Contacts between the two chains:
Residue F42 in protein 1 contacts residue A7 in protein 2 (closest heavy-atom distance 4.5 Å).
Residue T46 in protein 1 is in contact with residue L14 in protein 2 (closest heavy-atom distance 4.0 Å).
Residue F42 in protein 1 is in contact with residue A10 in protein 2 (closest heavy-atom distance 3.6 Å).
Residue F42 in protein 1 interacts with residue F11 in protein 2 (closest heavy-atom distance 3.9 Å).
Residue F42 in protein 1 contacts residue L14 in protein 2 (closest heavy-atom distance 4.4 Å).
Residue F45 in protein 1 interacts with residue F11 in protein 2 (closest heavy-atom distance 4.3 Å).
Residue T46 in protein 1 is in contact with residue F11 in protein 2 (closest heavy-atom distance 3.7 Å).

Sequence of protein 2:
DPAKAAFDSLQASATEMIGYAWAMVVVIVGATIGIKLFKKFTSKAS

Sequence of protein 1:
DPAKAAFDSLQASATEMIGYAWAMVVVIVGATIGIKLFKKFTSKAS

These two protein chains interact to form a complex.